These two protein chains interact to form a complex.

Sequence of chain A:
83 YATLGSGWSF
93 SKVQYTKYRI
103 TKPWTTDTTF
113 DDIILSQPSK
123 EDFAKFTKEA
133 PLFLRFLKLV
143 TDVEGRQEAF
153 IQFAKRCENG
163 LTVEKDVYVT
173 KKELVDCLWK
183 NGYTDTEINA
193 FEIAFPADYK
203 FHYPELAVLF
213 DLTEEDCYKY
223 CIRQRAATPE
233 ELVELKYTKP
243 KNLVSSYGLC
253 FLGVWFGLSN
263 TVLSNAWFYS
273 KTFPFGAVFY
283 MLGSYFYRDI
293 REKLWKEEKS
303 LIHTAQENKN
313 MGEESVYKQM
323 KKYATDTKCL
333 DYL

Sequence of chain B:
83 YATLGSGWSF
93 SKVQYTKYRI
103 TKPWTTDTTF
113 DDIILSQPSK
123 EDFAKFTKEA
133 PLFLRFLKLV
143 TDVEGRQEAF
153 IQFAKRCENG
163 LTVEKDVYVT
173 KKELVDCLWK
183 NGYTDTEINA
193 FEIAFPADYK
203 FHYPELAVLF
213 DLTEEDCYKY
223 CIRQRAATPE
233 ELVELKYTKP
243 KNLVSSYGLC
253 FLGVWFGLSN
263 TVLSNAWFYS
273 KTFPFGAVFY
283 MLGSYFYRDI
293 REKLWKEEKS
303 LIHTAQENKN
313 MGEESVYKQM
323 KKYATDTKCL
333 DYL

Interface contacts:
Residue A279 in chain B is in contact with residue Y249 in chain A (closest heavy-atom distance 3.4 Å).
Residue P105 in chain B contacts residue K94 in chain A (closest heavy-atom distance 3.6 Å).
Residue K104 in chain B contacts residue V95 in chain A (closest heavy-atom distance 3.2 Å).
Residue P105 in chain B contacts residue Q96 in chain A (closest heavy-atom distance 3.1 Å).
Residue Q96 in chain B is in contact with residue K104 in chain A (closest heavy-atom distance 2.8 Å).
Residue S266 in chain B interacts with residue L260 in chain A (closest heavy-atom distance 2.4 Å).
Residue L260 in chain B contacts residue L265 in chain A (closest heavy-atom distance 3.2 Å).
Residue L260 in chain B contacts residue S266 in chain A (closest heavy-atom distance 2.4 Å).
Residue T110 in chain B is in contact with residue R290 in chain A (closest heavy-atom distance 2.8 Å).
Residue R290 in chain B is in contact with residue T107 in chain A (closest heavy-atom distance 2.6 Å).
Residue Y100 in chain B is in contact with residue L117 in chain A (closest heavy-atom distance 3.3 Å).
Residue T98 in chain B interacts with residue I102 in chain A (closest heavy-atom distance 3.2 Å).
Residue Y271 in chain B interacts with residue S261 in chain A (closest heavy-atom distance 3.0 Å).
Residue R101 in chain B is in contact with residue I102 in chain A (closest heavy-atom distance 3.6 Å).
Residue K94 in chain B interacts with residue W106 in chain A (closest heavy-atom distance 2.7 Å).
Residue T98 in chain B interacts with residue R101 in chain A (closest heavy-atom distance 3.0 Å).
Residue R101 in chain B contacts residue T98 in chain A (closest heavy-atom distance 3.0 Å).
Residue W106 in chain B interacts with residue K94 in chain A (closest heavy-atom distance 2.9 Å).
Residue L117 in chain B interacts with residue Y100 in chain A (closest heavy-atom distance 3.5 Å).
Residue R290 in chain B interacts with residue Y239 in chain A (closest heavy-atom distance 3.5 Å).
Residue Y100 in chain B is in contact with residue I102 in chain A (closest heavy-atom distance 3.0 Å).
Residue W297 in chain B is in contact with residue W106 in chain A (closest heavy-atom distance 3.5 Å).
Residue T103 in chain B interacts with residue Q96 in chain A (closest heavy-atom distance 3.4 Å).
Residue Q96 in chain B interacts with residue T110 in chain A (closest heavy-atom distance 3.5 Å).
Residue F253 in chain B is in contact with residue F275 in chain A (closest heavy-atom distance 3.6 Å).
Residue Y97 in chain B is in contact with residue I102 in chain A (closest heavy-atom distance 3.6 Å).
Residue T107 in chain B contacts residue R290 in chain A (closest heavy-atom distance 2.3 Å).
Residue T108 in chain B interacts with residue E294 in chain A (closest heavy-atom distance 2.6 Å).
Residue K241 in chain B contacts residue Y287 in chain A (closest heavy-atom distance 3.5 Å).
Residue P242 in chain B interacts with residue S286 in chain A (closest heavy-atom distance 3.6 Å).
Residue D113 in chain B interacts with residue Y100 in chain A (closest heavy-atom distance 2.6 Å).
Residue K104 in chain B is in contact with residue Q96 in chain A (closest heavy-atom distance 2.8 Å).
Residue R290 in chain B interacts with residue T110 in chain A (closest heavy-atom distance 2.6 Å).
Residue F275 in chain B is in contact with residue C252 in chain A (closest heavy-atom distance 3.6 Å).
Residue S286 in chain B interacts with residue P242 in chain A (closest heavy-atom distance 3.4 Å).
Residue K94 in chain B contacts residue P105 in chain A (closest heavy-atom distance 3.5 Å).
Residue Y271 in chain B is in contact with residue F253 in chain A (closest heavy-atom distance 3.6 Å).
Residue T107 in chain B is in contact with residue Q96 in chain A (closest heavy-atom distance 2.8 Å).
Residue F275 in chain B is in contact with residue F253 in chain A (closest heavy-atom distance 3.4 Å).
Residue S261 in chain B contacts residue Y271 in chain A (closest heavy-atom distance 3.1 Å).
Residue Q96 in chain B interacts with residue T107 in chain A (closest heavy-atom distance 2.8 Å).
Residue R101 in chain B interacts with residue Y100 in chain A (closest heavy-atom distance 3.4 Å).
Residue Y100 in chain B contacts residue D113 in chain A (closest heavy-atom distance 2.7 Å).
Residue Y249 in chain B interacts with residue F275 in chain A (closest heavy-atom distance 3.5 Å).
Residue I102 in chain B interacts with residue T98 in chain A (closest heavy-atom distance 3.1 Å).
Residue V95 in chain B is in contact with residue K104 in chain A (closest heavy-atom distance 3.1 Å).
Residue M283 in chain B is in contact with residue L245 in chain A (closest heavy-atom distance 3.1 Å).
Residue F275 in chain B is in contact with residue Y249 in chain A (closest heavy-atom distance 3.5 Å).
Residue Y100 in chain B is in contact with residue R101 in chain A (closest heavy-atom distance 3.5 Å).
Residue I102 in chain B contacts residue Y97 in chain A (closest heavy-atom distance 3.6 Å).
Residue Y271 in chain B is in contact with residue V256 in chain A (closest heavy-atom distance 3.3 Å).
Residue Q96 in chain B interacts with residue T103 in chain A (closest heavy-atom distance 3.5 Å).
Residue Q96 in chain B is in contact with residue P105 in chain A (closest heavy-atom distance 3.3 Å).
Residue I102 in chain B is in contact with residue Y100 in chain A (closest heavy-atom distance 3.0 Å).
Residue V256 in chain B is in contact with residue Y271 in chain A (closest heavy-atom distance 3.4 Å).
Residue I102 in chain B contacts residue R101 in chain A (closest heavy-atom distance 3.5 Å).
Residue E294 in chain B is in contact with residue T108 in chain A (closest heavy-atom distance 2.3 Å).
Residue Y287 in chain B interacts with residue K241 in chain A (closest heavy-atom distance 3.3 Å).
Residue L265 in chain B is in contact with residue L260 in chain A (closest heavy-atom distance 3.1 Å).
Residue L245 in chain B is in contact with residue M283 in chain A (closest heavy-atom distance 3.5 Å).